These two protein chains interact to form a complex.

Residue-level contacts at the interface:
Residue Q156 in the first protein interacts with residue T110 in the second protein (closest heavy-atom distance 3.0 Å).
Residue T120 in the first protein contacts residue F68 in the second protein (closest heavy-atom distance 3.0 Å).
Residue P118 in the first protein is in contact with residue I120 in the second protein (closest heavy-atom distance 4.2 Å).
Residue M1 in the first protein interacts with residue D129 in the second protein (closest heavy-atom distance 3.8 Å).
Residue P118 in the first protein interacts with residue Y123 in the second protein (closest heavy-atom distance 3.6 Å).
Residue L149 in the first protein is in contact with residue I120 in the second protein (closest heavy-atom distance 3.7 Å).
Residue S153 in the first protein is in contact with residue V117 in the second protein (closest heavy-atom distance 4.5 Å).
Residue V12 in the first protein contacts residue I121 in the second protein (closest heavy-atom distance 3.6 Å).
Residue P118 in the first protein is in contact with residue G67 in the second protein (closest heavy-atom distance 2.4 Å).
Residue R168 in the first protein contacts residue D39 in the second protein (closest heavy-atom distance 2.9 Å).
Residue L149 in the first protein is in contact with residue V117 in the second protein (closest heavy-atom distance 3.6 Å).
Residue P118 in the first protein interacts with residue W119 in the second protein (closest heavy-atom distance 3.3 Å).
Residue K116 in the first protein is in contact with residue Y128 in the second protein (closest heavy-atom distance 3.5 Å).
Residue S153 in the first protein contacts residue A113 in the second protein (closest heavy-atom distance 3.8 Å).
Residue F5 in the first protein interacts with residue A125 in the second protein (closest heavy-atom distance 3.5 Å).
Residue N157 in the first protein contacts residue W47 in the second protein (closest heavy-atom distance 4.1 Å).
Residue Q156 in the first protein is in contact with residue Y46 in the second protein (closest heavy-atom distance 3.8 Å).
Residue F119 in the first protein contacts residue M116 in the second protein (closest heavy-atom distance 3.3 Å).
Residue I161 in the first protein interacts with residue W47 in the second protein (closest heavy-atom distance 3.6 Å).
Residue K116 in the first protein interacts with residue Y123 in the second protein (closest heavy-atom distance 3.4 Å).
Residue P118 in the first protein interacts with residue R66 in the second protein (closest heavy-atom distance 3.0 Å).
Residue F119 in the first protein interacts with residue I71 in the second protein (closest heavy-atom distance 4.3 Å).
Residue F119 in the first protein interacts with residue G67 in the second protein (closest heavy-atom distance 3.5 Å).
Residue A115 in the first protein is in contact with residue T124 in the second protein (closest heavy-atom distance 3.5 Å).
Residue F5 in the first protein contacts residue I121 in the second protein (closest heavy-atom distance 3.9 Å).
Residue S153 in the first protein is in contact with residue L114 in the second protein (closest heavy-atom distance 3.3 Å).
Residue L117 in the first protein contacts residue I120 in the second protein (closest heavy-atom distance 3.8 Å).
Residue K160 in the first protein interacts with residue D43 in the second protein (closest heavy-atom distance 3.3 Å).
Residue F119 in the first protein is in contact with residue F68 in the second protein (closest heavy-atom distance 4.1 Å).
Residue K116 in the first protein interacts with residue T124 in the second protein (closest heavy-atom distance 3.0 Å).
Residue K160 in the first protein interacts with residue E106 in the second protein (closest heavy-atom distance 3.9 Å).
Residue K160 in the first protein contacts residue Y46 in the second protein (closest heavy-atom distance 3.5 Å).
Residue K116 in the first protein contacts residue I120 in the second protein (closest heavy-atom distance 4.1 Å).
Residue F5 in the first protein interacts with residue D129 in the second protein (closest heavy-atom distance 2.9 Å).
Residue L149 in the first protein contacts residue A113 in the second protein (closest heavy-atom distance 4.0 Å).
Residue N157 in the first protein contacts residue Y46 in the second protein (closest heavy-atom distance 2.6 Å).
Residue F145 in the first protein contacts residue I120 in the second protein (closest heavy-atom distance 4.5 Å).
Residue K172 in the first protein interacts with residue K38 in the second protein (closest heavy-atom distance 4.3 Å).
Residue L117 in the first protein contacts residue Y123 in the second protein (closest heavy-atom distance 4.0 Å).
Residue R168 in the first protein interacts with residue L42 in the second protein (closest heavy-atom distance 3.4 Å).
Residue N157 in the first protein interacts with residue L114 in the second protein (closest heavy-atom distance 4.5 Å).
Residue S2 in the first protein interacts with residue D129 in the second protein (closest heavy-atom distance 3.0 Å).
Residue A115 in the first protein contacts residue I120 in the second protein (closest heavy-atom distance 3.6 Å).
Residue L122 in the first protein contacts residue F68 in the second protein (closest heavy-atom distance 3.5 Å).
Residue T8 in the first protein is in contact with residue T124 in the second protein (closest heavy-atom distance 4.2 Å).
Residue K160 in the first protein interacts with residue W47 in the second protein (closest heavy-atom distance 4.3 Å).
Residue M4 in the first protein contacts residue T124 in the second protein (closest heavy-atom distance 4.2 Å).
Residue N157 in the first protein contacts residue Q50 in the second protein (closest heavy-atom distance 3.6 Å).
Residue R168 in the first protein is in contact with residue D43 in the second protein (closest heavy-atom distance 2.5 Å).
Residue P118 in the first protein interacts with residue L65 in the second protein (closest heavy-atom distance 3.7 Å).
Residue M152 in the first protein contacts residue T110 in the second protein (closest heavy-atom distance 4.2 Å).
Residue R168 in the first protein contacts residue E106 in the second protein (closest heavy-atom distance 2.5 Å).
Residue L146 in the first protein contacts residue I120 in the second protein (closest heavy-atom distance 4.4 Å).
Residue L149 in the first protein interacts with residue M116 in the second protein (closest heavy-atom distance 4.3 Å).
Residue M152 in the first protein interacts with residue A113 in the second protein (closest heavy-atom distance 4.2 Å).
Residue C150 in the first protein contacts residue V117 in the second protein (closest heavy-atom distance 3.6 Å).
Residue S153 in the first protein is in contact with residue T110 in the second protein (closest heavy-atom distance 4.4 Å).
Residue T8 in the first protein interacts with residue I121 in the second protein (closest heavy-atom distance 3.9 Å).
Residue F119 in the first protein is in contact with residue W119 in the second protein (closest heavy-atom distance 4.1 Å).
Residue M4 in the first protein interacts with residue D129 in the second protein (closest heavy-atom distance 4.5 Å).

Sequence of the first protein:
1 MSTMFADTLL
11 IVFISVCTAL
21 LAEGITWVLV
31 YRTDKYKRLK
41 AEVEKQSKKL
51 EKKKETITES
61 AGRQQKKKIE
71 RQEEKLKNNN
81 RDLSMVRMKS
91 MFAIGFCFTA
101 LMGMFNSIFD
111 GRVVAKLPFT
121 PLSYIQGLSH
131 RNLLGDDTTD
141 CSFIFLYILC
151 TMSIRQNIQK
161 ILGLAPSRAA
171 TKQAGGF

Sequence of the second protein:
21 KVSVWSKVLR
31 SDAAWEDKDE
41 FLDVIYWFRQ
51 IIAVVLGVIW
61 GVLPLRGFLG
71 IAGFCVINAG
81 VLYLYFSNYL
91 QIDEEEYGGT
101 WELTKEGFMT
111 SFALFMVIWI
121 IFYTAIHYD